Contacts between the two chains:
Residue L129 in the first protein interacts with residue R134 in the second protein (closest heavy-atom distance 3.4 Å).
Residue I121 in the first protein is in contact with residue I121 in the second protein (closest heavy-atom distance 4.2 Å).
Residue E25 in the first protein is in contact with residue T82 in the second protein (closest heavy-atom distance 3.9 Å).
Residue N100 in the first protein contacts residue V86 in the second protein (closest heavy-atom distance 4.6 Å).
Residue A96 in the first protein is in contact with residue T89 in the second protein (closest heavy-atom distance 3.3 Å).
Residue Q103 in the first protein is in contact with residue V86 in the second protein (closest heavy-atom distance 3.9 Å).
Residue L129 in the first protein interacts with residue I136 in the second protein (closest heavy-atom distance 3.7 Å).
Residue L99 in the first protein is in contact with residue F88 in the second protein (closest heavy-atom distance 4.2 Å).
Residue L94 in the first protein is in contact with residue L94 in the second protein (closest heavy-atom distance 3.8 Å).
Residue T117 in the first protein is in contact with residue L116 in the second protein (closest heavy-atom distance 3.3 Å).
Residue R114 in the first protein is in contact with residue E112 in the second protein (closest heavy-atom distance 3.5 Å).
Residue N100 in the first protein is in contact with residue D87 in the second protein (closest heavy-atom distance 4.0 Å).
Residue N100 in the first protein contacts residue F88 in the second protein (closest heavy-atom distance 2.6 Å).
Residue Q103 in the first protein is in contact with residue A102 in the second protein (closest heavy-atom distance 3.8 Å).
Residue A96 in the first protein is in contact with residue F88 in the second protein (closest heavy-atom distance 3.3 Å).
Residue M107 in the first protein is in contact with residue S80 in the second protein (closest heavy-atom distance 3.4 Å).
Residue R114 in the first protein is in contact with residue A113 in the second protein (closest heavy-atom distance 3.7 Å).
Residue D130 in the first protein interacts with residue R135 in the second protein (closest heavy-atom distance 3.7 Å).
Residue T106 in the first protein is in contact with residue T106 in the second protein (closest heavy-atom distance 3.0 Å).
Residue D130 in the first protein contacts residue I136 in the second protein (closest heavy-atom distance 3.1 Å).
Residue R114 in the first protein interacts with residue L116 in the second protein (closest heavy-atom distance 3.4 Å).
Residue D130 in the first protein interacts with residue I121 in the second protein (closest heavy-atom distance 3.5 Å).
Residue H108 in the first protein contacts residue T81 in the second protein (closest heavy-atom distance 4.4 Å).
Residue N124 in the first protein interacts with residue I136 in the second protein (closest heavy-atom distance 4.1 Å).
Residue E111 in the first protein contacts residue T79 in the second protein (closest heavy-atom distance 4.1 Å).
Residue A131 in the first protein is in contact with residue I136 in the second protein (closest heavy-atom distance 3.6 Å).
Residue E111 in the first protein interacts with residue V109 in the second protein (closest heavy-atom distance 3.5 Å).
Residue R132 in the first protein is in contact with residue N138 in the second protein (closest heavy-atom distance 3.7 Å).
Residue M107 in the first protein is in contact with residue R84 in the second protein (closest heavy-atom distance 4.2 Å).
Residue M107 in the first protein is in contact with residue T106 in the second protein (closest heavy-atom distance 3.5 Å).
Residue I104 in the first protein interacts with residue R84 in the second protein (closest heavy-atom distance 3.4 Å).
Residue V123 in the first protein is in contact with residue D119 in the second protein (closest heavy-atom distance 3.6 Å).
Residue I136 in the first protein contacts residue N138 in the second protein (closest heavy-atom distance 3.4 Å).
Residue R114 in the first protein contacts residue T79 in the second protein (closest heavy-atom distance 2.6 Å).
Residue M107 in the first protein contacts residue V109 in the second protein (closest heavy-atom distance 3.6 Å).
Residue I136 in the first protein is in contact with residue R135 in the second protein (closest heavy-atom distance 2.5 Å).
Residue A110 in the first protein is in contact with residue A110 in the second protein (closest heavy-atom distance 3.7 Å).
Residue A110 in the first protein contacts residue V109 in the second protein (closest heavy-atom distance 3.6 Å).
Residue Q103 in the first protein contacts residue R84 in the second protein (closest heavy-atom distance 3.3 Å).
Residue G133 in the first protein contacts residue V137 in the second protein (closest heavy-atom distance 3.7 Å).
Residue I121 in the first protein contacts residue T120 in the second protein (closest heavy-atom distance 2.4 Å).
Residue E25 in the first protein is in contact with residue T81 in the second protein (closest heavy-atom distance 3.1 Å).
Residue T118 in the first protein contacts residue L116 in the second protein (closest heavy-atom distance 3.3 Å).
Residue L129 in the first protein is in contact with residue R132 in the second protein (closest heavy-atom distance 3.7 Å).
Residue D130 in the first protein interacts with residue R132 in the second protein (closest heavy-atom distance 3.7 Å).
Residue R114 in the first protein contacts residue V109 in the second protein (closest heavy-atom distance 3.6 Å).
Residue R132 in the first protein contacts residue V137 in the second protein (closest heavy-atom distance 3.5 Å).
Residue E111 in the first protein contacts residue T81 in the second protein (closest heavy-atom distance 3.6 Å).
Residue R134 in the first protein contacts residue N138 in the second protein (closest heavy-atom distance 3.0 Å).
Residue A96 in the first protein interacts with residue D90 in the second protein (closest heavy-atom distance 3.6 Å).
Residue T117 in the first protein is in contact with residue A113 in the second protein (closest heavy-atom distance 4.6 Å).
Residue L99 in the first protein interacts with residue L94 in the second protein (closest heavy-atom distance 3.7 Å).
Residue A110 in the first protein is in contact with residue T106 in the second protein (closest heavy-atom distance 3.7 Å).
Residue G133 in the first protein is in contact with residue N138 in the second protein (closest heavy-atom distance 4.3 Å).
Residue M107 in the first protein contacts residue T81 in the second protein (closest heavy-atom distance 3.7 Å).
Residue G122 in the first protein is in contact with residue T120 in the second protein (closest heavy-atom distance 3.4 Å).
Residue I121 in the first protein is in contact with residue R135 in the second protein (closest heavy-atom distance 4.2 Å).
Residue L99 in the first protein contacts residue L99 in the second protein (closest heavy-atom distance 3.9 Å).
Residue Q103 in the first protein contacts residue T106 in the second protein (closest heavy-atom distance 4.6 Å).
Residue D130 in the first protein contacts residue R134 in the second protein (closest heavy-atom distance 3.5 Å).

Sequence of the second protein:
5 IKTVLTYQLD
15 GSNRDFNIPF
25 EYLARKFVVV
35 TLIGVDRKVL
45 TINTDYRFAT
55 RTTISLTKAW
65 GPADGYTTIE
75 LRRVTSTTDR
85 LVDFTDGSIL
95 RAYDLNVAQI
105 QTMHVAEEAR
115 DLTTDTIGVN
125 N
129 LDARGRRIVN

Sequence of the first protein:
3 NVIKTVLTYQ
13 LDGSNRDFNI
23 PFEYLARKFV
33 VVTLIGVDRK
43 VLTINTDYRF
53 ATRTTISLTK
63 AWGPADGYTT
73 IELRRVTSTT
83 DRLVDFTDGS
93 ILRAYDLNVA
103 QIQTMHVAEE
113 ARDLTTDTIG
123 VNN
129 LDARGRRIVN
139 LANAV

The following describes two proteins that form a bound complex.